Residue-level contacts at the interface:
Residue R76 in protein 1 interacts with residue E13 in protein 2 (closest heavy-atom distance 4.7 Å).
Residue V65 in protein 1 is in contact with residue V11 in protein 2 (closest heavy-atom distance 4.1 Å).
Residue A52 in protein 1 contacts residue G1 in protein 2 (closest heavy-atom distance 4.8 Å).
Residue A59 in protein 1 interacts with residue F6 in protein 2 (closest heavy-atom distance 4.6 Å).
Residue R76 in protein 1 contacts residue S14 in protein 2 (closest heavy-atom distance 3.2 Å).
Residue F24 in protein 1 is in contact with residue F6 in protein 2 (closest heavy-atom distance 4.3 Å).
Residue N62 in protein 1 is in contact with residue K9 in protein 2 (closest heavy-atom distance 2.8 Å).
Residue A52 in protein 1 contacts residue Y4 in protein 2 (closest heavy-atom distance 3.9 Å).
Residue F54 in protein 1 is in contact with residue F6 in protein 2 (closest heavy-atom distance 3.5 Å).
Residue G58 in protein 1 interacts with residue F6 in protein 2 (closest heavy-atom distance 3.4 Å).
Residue F54 in protein 1 interacts with residue H5 in protein 2 (closest heavy-atom distance 4.9 Å).
Residue A52 in protein 1 is in contact with residue G2 in protein 2 (closest heavy-atom distance 3.4 Å).
Residue Q9 in protein 1 is in contact with residue H5 in protein 2 (closest heavy-atom distance 4.7 Å).
Residue F24 in protein 1 is in contact with residue Y4 in protein 2 (closest heavy-atom distance 4.7 Å).
Residue F22 in protein 1 is in contact with residue F6 in protein 2 (closest heavy-atom distance 3.7 Å).
Residue F32 in protein 1 interacts with residue Y4 in protein 2 (closest heavy-atom distance 4.2 Å).
Residue Q9 in protein 1 interacts with residue F6 in protein 2 (closest heavy-atom distance 3.3 Å).
Residue A68 in protein 1 is in contact with residue V11 in protein 2 (closest heavy-atom distance 4.7 Å).
Residue R76 in protein 1 contacts residue H12 in protein 2 (closest heavy-atom distance 3.6 Å).
Residue I72 in protein 1 contacts residue E13 in protein 2 (closest heavy-atom distance 3.5 Å).
Residue S53 in protein 1 interacts with residue V3 in protein 2 (closest heavy-atom distance 3.5 Å).
Residue N62 in protein 1 contacts residue V7 in protein 2 (closest heavy-atom distance 2.9 Å).
Residue D66 in protein 1 is in contact with residue K9 in protein 2 (closest heavy-atom distance 3.3 Å).
Residue Q9 in protein 1 contacts residue V7 in protein 2 (closest heavy-atom distance 2.9 Å).
Residue W43 in protein 1 interacts with residue Y4 in protein 2 (closest heavy-atom distance 3.8 Å).
Residue S53 in protein 1 is in contact with residue Y4 in protein 2 (closest heavy-atom distance 3.0 Å).
Residue N69 in protein 1 is in contact with residue V11 in protein 2 (closest heavy-atom distance 3.2 Å).
Residue F51 in protein 1 interacts with residue G2 in protein 2 (closest heavy-atom distance 3.1 Å).
Residue V65 in protein 1 contacts residue K9 in protein 2 (closest heavy-atom distance 3.4 Å).
Residue F54 in protein 1 interacts with residue Y4 in protein 2 (closest heavy-atom distance 3.8 Å).
Residue E11 in protein 1 interacts with residue K9 in protein 2 (closest heavy-atom distance 4.3 Å).
Residue N69 in protein 1 contacts residue K9 in protein 2 (closest heavy-atom distance 3.6 Å).
Residue N62 in protein 1 is in contact with residue F6 in protein 2 (closest heavy-atom distance 3.4 Å).
Residue N62 in protein 1 contacts residue K8 in protein 2 (closest heavy-atom distance 3.4 Å).
Residue F24 in protein 1 contacts residue H5 in protein 2 (closest heavy-atom distance 3.6 Å).
Residue N69 in protein 1 is in contact with residue H12 in protein 2 (closest heavy-atom distance 4.7 Å).
Residue F51 in protein 1 is in contact with residue G1 in protein 2 (closest heavy-atom distance 2.8 Å).
Residue I72 in protein 1 interacts with residue V11 in protein 2 (closest heavy-atom distance 3.8 Å).
Residue V65 in protein 1 contacts residue H10 in protein 2 (closest heavy-atom distance 4.5 Å).
Residue I31 in protein 1 is in contact with residue Y4 in protein 2 (closest heavy-atom distance 4.0 Å).
Residue S53 in protein 1 contacts residue G2 in protein 2 (closest heavy-atom distance 3.1 Å).
Residue I72 in protein 1 contacts residue H12 in protein 2 (closest heavy-atom distance 4.5 Å).

Sequence of protein 1:
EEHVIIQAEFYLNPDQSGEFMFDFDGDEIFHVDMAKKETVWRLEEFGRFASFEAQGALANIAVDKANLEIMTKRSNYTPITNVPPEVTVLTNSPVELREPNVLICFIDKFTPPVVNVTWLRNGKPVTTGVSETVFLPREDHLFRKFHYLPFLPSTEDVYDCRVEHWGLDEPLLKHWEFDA

These two protein chains interact to form a complex.

Sequence of protein 2:
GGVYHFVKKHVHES